Sequence of chain A:
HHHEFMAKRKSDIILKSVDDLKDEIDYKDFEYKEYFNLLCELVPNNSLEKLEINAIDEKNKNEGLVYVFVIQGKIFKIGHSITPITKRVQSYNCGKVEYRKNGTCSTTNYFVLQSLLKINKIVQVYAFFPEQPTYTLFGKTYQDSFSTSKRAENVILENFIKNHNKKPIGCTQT

Sequence of chain B:
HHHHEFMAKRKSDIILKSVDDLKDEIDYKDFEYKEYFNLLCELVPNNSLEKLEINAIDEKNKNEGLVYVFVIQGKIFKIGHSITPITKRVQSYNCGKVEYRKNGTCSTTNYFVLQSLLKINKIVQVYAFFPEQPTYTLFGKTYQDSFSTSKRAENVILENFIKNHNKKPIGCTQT

Residue-level contacts at the interface:
Residue G85 in chain B interacts with residue E159 in chain A (closest heavy-atom distance 3.4 Å).
Residue F144 in chain B interacts with residue Y40 in chain A (closest heavy-atom distance 3.5 Å).
Residue I175 in chain B interacts with residue E29 in chain A (closest heavy-atom distance 2.9 Å).
Residue R106 in chain B is in contact with residue N108 in chain A (closest heavy-atom distance 3.0 Å).
Residue N165 in chain B contacts residue Y37 in chain A (closest heavy-atom distance 3.5 Å).
Residue I30 in chain B is in contact with residue F166 in chain A (closest heavy-atom distance 3.6 Å).
Residue H86 in chain B interacts with residue S155 in chain A (closest heavy-atom distance 3.3 Å).
Residue N108 in chain B interacts with residue R106 in chain A (closest heavy-atom distance 3.0 Å).
Residue C177 in chain B interacts with residue I84 in chain A (closest heavy-atom distance 3.3 Å).
Residue D34 in chain B interacts with residue H170 in chain A (closest heavy-atom distance 3.4 Å).
Residue K15 in chain B contacts residue T178 in chain A (closest heavy-atom distance 3.1 Å).
Residue S153 in chain B contacts residue S151 in chain A (closest heavy-atom distance 3.5 Å).
Residue H86 in chain B is in contact with residue E159 in chain A (closest heavy-atom distance 2.9 Å).
Residue S155 in chain B contacts residue V72 in chain A (closest heavy-atom distance 3.5 Å).
Residue L71 in chain B interacts with residue S155 in chain A (closest heavy-atom distance 3.5 Å).
Residue F144 in chain B contacts residue Y37 in chain A (closest heavy-atom distance 3.5 Å).
Residue E36 in chain B is in contact with residue N169 in chain A (closest heavy-atom distance 3.0 Å).
Residue A158 in chain B is in contact with residue V72 in chain A (closest heavy-atom distance 3.5 Å).
Residue V72 in chain B contacts residue S155 in chain A (closest heavy-atom distance 3.5 Å).
Residue V72 in chain B contacts residue E159 in chain A (closest heavy-atom distance 3.6 Å).
Residue T178 in chain B interacts with residue K15 in chain A (closest heavy-atom distance 2.8 Å).
Residue F134 in chain B interacts with residue F144 in chain A (closest heavy-atom distance 3.6 Å).
Residue E159 in chain B interacts with residue H86 in chain A (closest heavy-atom distance 2.8 Å).
Residue R14 in chain B is in contact with residue T110 in chain A (closest heavy-atom distance 3.4 Å).
Residue P174 in chain B is in contact with residue E29 in chain A (closest heavy-atom distance 3.6 Å).
Residue P174 in chain B contacts residue F82 in chain A (closest heavy-atom distance 3.5 Å).
Residue F166 in chain B interacts with residue I30 in chain A (closest heavy-atom distance 3.6 Å).
Residue S151 in chain B contacts residue S153 in chain A (closest heavy-atom distance 3.5 Å).
Residue H170 in chain B contacts residue D34 in chain A (closest heavy-atom distance 3.3 Å).
Residue V72 in chain B is in contact with residue A158 in chain A (closest heavy-atom distance 3.5 Å).
Residue I84 in chain B interacts with residue C177 in chain A (closest heavy-atom distance 3.4 Å).
Residue G176 in chain B contacts residue F82 in chain A (closest heavy-atom distance 2.8 Å).
Residue E36 in chain B is in contact with residue H170 in chain A (closest heavy-atom distance 2.9 Å).
Residue F82 in chain B interacts with residue P174 in chain A (closest heavy-atom distance 3.5 Å).
Residue Y37 in chain B interacts with residue N165 in chain A (closest heavy-atom distance 3.0 Å).
Residue F144 in chain B interacts with residue F134 in chain A (closest heavy-atom distance 3.4 Å).
Residue I30 in chain B is in contact with residue H170 in chain A (closest heavy-atom distance 3.5 Å).
Residue S87 in chain B interacts with residue S155 in chain A (closest heavy-atom distance 3.6 Å).
Residue S155 in chain B contacts residue H86 in chain A (closest heavy-atom distance 3.3 Å).
Residue Y40 in chain B is in contact with residue F144 in chain A (closest heavy-atom distance 3.5 Å).
Residue S155 in chain B interacts with residue S87 in chain A (closest heavy-atom distance 3.6 Å).
Residue E29 in chain B is in contact with residue P174 in chain A (closest heavy-atom distance 3.6 Å).
Residue S155 in chain B is in contact with residue L71 in chain A (closest heavy-atom distance 3.6 Å).
Residue K172 in chain B is in contact with residue D28 in chain A (closest heavy-atom distance 3.0 Å).
Residue I162 in chain B interacts with residue F35 in chain A (closest heavy-atom distance 3.6 Å).
Residue N165 in chain B is in contact with residue E36 in chain A (closest heavy-atom distance 2.7 Å).
Residue G109 in chain B is in contact with residue R106 in chain A (closest heavy-atom distance 3.6 Å).
Residue T154 in chain B is in contact with residue P139 in chain A (closest heavy-atom distance 3.4 Å).
Residue E36 in chain B contacts residue F166 in chain A (closest heavy-atom distance 3.4 Å).
Residue R106 in chain B contacts residue G109 in chain A (closest heavy-atom distance 3.5 Å).
Residue N169 in chain B interacts with residue E36 in chain A (closest heavy-atom distance 2.7 Å).
Residue D28 in chain B interacts with residue K172 in chain A (closest heavy-atom distance 2.9 Å).
Residue P139 in chain B interacts with residue T154 in chain A (closest heavy-atom distance 3.4 Å).
Residue T110 in chain B is in contact with residue R14 in chain A (closest heavy-atom distance 3.3 Å).
Residue K15 in chain B interacts with residue I175 in chain A (closest heavy-atom distance 2.9 Å).
Residue E159 in chain B contacts residue V72 in chain A (closest heavy-atom distance 3.7 Å).
Residue F82 in chain B is in contact with residue G176 in chain A (closest heavy-atom distance 2.8 Å).
Residue C177 in chain B is in contact with residue K15 in chain A (closest heavy-atom distance 3.5 Å).
Residue E159 in chain B interacts with residue G85 in chain A (closest heavy-atom distance 3.3 Å).
Residue E29 in chain B is in contact with residue I175 in chain A (closest heavy-atom distance 2.9 Å).

This data describes a binding interaction between two proteins.